Sequence of chain A:
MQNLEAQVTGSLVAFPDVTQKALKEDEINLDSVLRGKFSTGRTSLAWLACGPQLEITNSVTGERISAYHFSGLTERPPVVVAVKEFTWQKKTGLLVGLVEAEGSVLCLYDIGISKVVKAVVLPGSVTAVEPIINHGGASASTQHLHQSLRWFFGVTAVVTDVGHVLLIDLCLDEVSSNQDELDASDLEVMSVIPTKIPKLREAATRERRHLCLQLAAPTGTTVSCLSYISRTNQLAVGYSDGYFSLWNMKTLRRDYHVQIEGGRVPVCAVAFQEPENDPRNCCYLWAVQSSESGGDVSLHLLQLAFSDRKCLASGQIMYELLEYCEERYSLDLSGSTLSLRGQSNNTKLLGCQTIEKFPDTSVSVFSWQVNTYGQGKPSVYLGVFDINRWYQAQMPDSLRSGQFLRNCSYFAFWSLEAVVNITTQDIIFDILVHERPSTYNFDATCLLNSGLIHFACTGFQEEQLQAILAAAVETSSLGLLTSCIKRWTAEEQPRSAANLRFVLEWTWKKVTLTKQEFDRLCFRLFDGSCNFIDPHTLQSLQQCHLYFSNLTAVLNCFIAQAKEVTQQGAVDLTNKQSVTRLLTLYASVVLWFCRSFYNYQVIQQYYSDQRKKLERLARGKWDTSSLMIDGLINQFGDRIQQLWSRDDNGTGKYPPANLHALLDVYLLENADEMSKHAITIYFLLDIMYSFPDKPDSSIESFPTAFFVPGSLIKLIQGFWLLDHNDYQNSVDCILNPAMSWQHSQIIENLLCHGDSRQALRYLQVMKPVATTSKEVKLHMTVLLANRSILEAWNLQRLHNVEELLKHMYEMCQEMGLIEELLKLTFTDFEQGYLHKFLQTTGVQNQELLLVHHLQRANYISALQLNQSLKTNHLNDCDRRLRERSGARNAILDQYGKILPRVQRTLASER

Interface contacts:
Residue G575 in chain B contacts residue E570 in chain A (closest heavy-atom distance 4.1 Å).

Sequence of chain B:
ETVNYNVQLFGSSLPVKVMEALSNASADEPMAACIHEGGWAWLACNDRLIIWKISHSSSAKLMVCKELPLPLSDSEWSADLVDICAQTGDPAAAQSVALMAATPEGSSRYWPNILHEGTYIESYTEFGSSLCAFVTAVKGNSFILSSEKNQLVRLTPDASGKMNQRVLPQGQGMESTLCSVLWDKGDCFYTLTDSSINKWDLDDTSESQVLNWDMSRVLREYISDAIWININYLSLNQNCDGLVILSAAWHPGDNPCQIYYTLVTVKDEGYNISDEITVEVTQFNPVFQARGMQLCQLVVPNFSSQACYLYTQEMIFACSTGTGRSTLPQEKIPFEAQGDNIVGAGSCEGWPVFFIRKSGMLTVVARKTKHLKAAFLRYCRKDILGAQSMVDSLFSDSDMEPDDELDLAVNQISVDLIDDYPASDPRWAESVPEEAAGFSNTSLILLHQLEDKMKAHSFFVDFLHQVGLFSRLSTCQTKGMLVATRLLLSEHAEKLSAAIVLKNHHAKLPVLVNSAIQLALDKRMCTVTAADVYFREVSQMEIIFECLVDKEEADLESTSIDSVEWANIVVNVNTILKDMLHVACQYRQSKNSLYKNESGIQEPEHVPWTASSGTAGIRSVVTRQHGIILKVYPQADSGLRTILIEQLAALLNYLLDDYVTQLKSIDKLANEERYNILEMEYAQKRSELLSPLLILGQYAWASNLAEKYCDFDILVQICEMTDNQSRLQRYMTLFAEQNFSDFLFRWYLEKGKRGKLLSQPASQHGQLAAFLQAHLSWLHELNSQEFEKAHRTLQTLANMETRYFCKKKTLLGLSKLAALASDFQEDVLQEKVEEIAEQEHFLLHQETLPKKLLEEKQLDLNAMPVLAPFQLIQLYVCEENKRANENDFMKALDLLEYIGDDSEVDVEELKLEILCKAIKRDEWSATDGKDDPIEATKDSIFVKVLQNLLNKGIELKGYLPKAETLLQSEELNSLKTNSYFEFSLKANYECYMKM

These two protein chains interact to form a complex.